These two protein chains interact to form a complex.

Sequence of chain A:
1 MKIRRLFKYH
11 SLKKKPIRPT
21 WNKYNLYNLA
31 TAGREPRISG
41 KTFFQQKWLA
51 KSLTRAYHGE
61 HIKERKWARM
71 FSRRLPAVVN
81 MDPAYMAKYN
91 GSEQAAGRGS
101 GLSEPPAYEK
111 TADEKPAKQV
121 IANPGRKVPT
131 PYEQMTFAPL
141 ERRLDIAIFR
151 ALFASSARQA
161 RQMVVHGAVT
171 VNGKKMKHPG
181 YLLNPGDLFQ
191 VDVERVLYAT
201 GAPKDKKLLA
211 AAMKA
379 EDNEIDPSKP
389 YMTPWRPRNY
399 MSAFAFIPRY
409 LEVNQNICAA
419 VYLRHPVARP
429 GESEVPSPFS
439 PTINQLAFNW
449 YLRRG

Interface contacts:
Residue F415 in chain B interacts with residue L444 in chain A (closest heavy-atom distance 3.8 Å).
Residue F415 in chain B is in contact with residue F43 in chain A (closest heavy-atom distance 3.3 Å).
Residue G474 in chain B is in contact with residue R126 in chain A (closest heavy-atom distance 4.0 Å).
Residue P404 in chain B contacts residue Y132 in chain A (closest heavy-atom distance 3.7 Å).
Residue V470 in chain B contacts residue G91 in chain A (closest heavy-atom distance 3.2 Å).
Residue Y477 in chain B interacts with residue T130 in chain A (closest heavy-atom distance 3.1 Å).
Residue V470 in chain B contacts residue A95 in chain A (closest heavy-atom distance 3.8 Å).
Residue F406 in chain B is in contact with residue F446 in chain A (closest heavy-atom distance 3.9 Å).
Residue G405 in chain B interacts with residue Y132 in chain A (closest heavy-atom distance 3.7 Å).
Residue I458 in chain B contacts residue R98 in chain A (closest heavy-atom distance 3.7 Å).
Residue R424 in chain B contacts residue P129 in chain A (closest heavy-atom distance 4.2 Å).
Residue F415 in chain B interacts with residue Q443 in chain A (closest heavy-atom distance 4.1 Å).
Residue H412 in chain B contacts residue F43 in chain A (closest heavy-atom distance 3.4 Å).
Residue R424 in chain B is in contact with residue E133 in chain A (closest heavy-atom distance 3.7 Å).
Residue V465 in chain B contacts residue G99 in chain A (closest heavy-atom distance 3.4 Å).
Residue V465 in chain B contacts residue A95 in chain A (closest heavy-atom distance 3.3 Å).
Residue R424 in chain B contacts residue T130 in chain A (closest heavy-atom distance 3.1 Å).
Residue G405 in chain B is in contact with residue L75 in chain A (closest heavy-atom distance 3.5 Å).
Residue K463 in chain B interacts with residue G97 in chain A (closest heavy-atom distance 3.8 Å).
Residue S475 in chain B interacts with residue K127 in chain A (closest heavy-atom distance 2.9 Å).
Residue V476 in chain B interacts with residue V79 in chain A (closest heavy-atom distance 3.9 Å).
Residue E454 in chain B interacts with residue S100 in chain A (closest heavy-atom distance 3.7 Å).
Residue D466 in chain B contacts residue G99 in chain A (closest heavy-atom distance 3.1 Å).
Residue S475 in chain B is in contact with residue R126 in chain A (closest heavy-atom distance 3.5 Å).
Residue K316 in chain B interacts with residue S39 in chain A (closest heavy-atom distance 4.0 Å).
Residue R419 in chain B is in contact with residue Q46 in chain A (closest heavy-atom distance 3.2 Å).
Residue E416 in chain B is in contact with residue Q46 in chain A (closest heavy-atom distance 3.5 Å).
Residue L464 in chain B contacts residue G99 in chain A (closest heavy-atom distance 3.4 Å).
Residue G473 in chain B interacts with residue Y85 in chain A (closest heavy-atom distance 3.4 Å).
Residue K463 in chain B is in contact with residue G99 in chain A (closest heavy-atom distance 4.0 Å).
Residue R419 in chain B interacts with residue T440 in chain A (closest heavy-atom distance 3.8 Å).
Residue Y472 in chain B contacts residue N123 in chain A (closest heavy-atom distance 3.9 Å).
Residue L464 in chain B interacts with residue R98 in chain A (closest heavy-atom distance 3.0 Å).
Residue Y472 in chain B interacts with residue V79 in chain A (closest heavy-atom distance 4.1 Å).
Residue R409 in chain B is in contact with residue L450 in chain A (closest heavy-atom distance 3.7 Å).
Residue F415 in chain B interacts with residue N447 in chain A (closest heavy-atom distance 3.9 Å).
Residue E454 in chain B is in contact with residue R98 in chain A (closest heavy-atom distance 2.7 Å).
Residue G473 in chain B contacts residue R126 in chain A (closest heavy-atom distance 3.7 Å).
Residue Y477 in chain B contacts residue K127 in chain A (closest heavy-atom distance 3.2 Å).
Residue A457 in chain B is in contact with residue R98 in chain A (closest heavy-atom distance 3.7 Å).
Residue R409 in chain B contacts residue R73 in chain A (closest heavy-atom distance 3.4 Å).
Residue R419 in chain B interacts with residue Q443 in chain A (closest heavy-atom distance 3.7 Å).
Residue K469 in chain B is in contact with residue Q94 in chain A (closest heavy-atom distance 3.4 Å).
Residue Y477 in chain B is in contact with residue P129 in chain A (closest heavy-atom distance 3.6 Å).
Residue G474 in chain B interacts with residue Q94 in chain A (closest heavy-atom distance 3.7 Å).
Residue Y477 in chain B contacts residue V128 in chain A (closest heavy-atom distance 3.2 Å).
Residue K463 in chain B is in contact with residue R98 in chain A (closest heavy-atom distance 3.6 Å).
Residue V476 in chain B interacts with residue R126 in chain A (closest heavy-atom distance 3.6 Å).
Residue K463 in chain B is in contact with residue A95 in chain A (closest heavy-atom distance 2.9 Å).
Residue V470 in chain B interacts with residue Q94 in chain A (closest heavy-atom distance 3.9 Å).
Residue K469 in chain B interacts with residue S100 in chain A (closest heavy-atom distance 2.5 Å).
Residue G473 in chain B contacts residue A122 in chain A (closest heavy-atom distance 4.0 Å).
Residue K463 in chain B contacts residue A96 in chain A (closest heavy-atom distance 4.1 Å).
Residue Y472 in chain B interacts with residue M81 in chain A (closest heavy-atom distance 3.6 Å).
Residue Y472 in chain B interacts with residue R126 in chain A (closest heavy-atom distance 2.8 Å).
Residue L408 in chain B is in contact with residue N447 in chain A (closest heavy-atom distance 2.6 Å).
Residue G473 in chain B interacts with residue N123 in chain A (closest heavy-atom distance 3.0 Å).
Residue G473 in chain B is in contact with residue Q94 in chain A (closest heavy-atom distance 3.9 Å).
Residue K316 in chain B is in contact with residue K41 in chain A (closest heavy-atom distance 3.5 Å).
Residue L408 in chain B interacts with residue Q443 in chain A (closest heavy-atom distance 3.3 Å).

Sequence of chain B:
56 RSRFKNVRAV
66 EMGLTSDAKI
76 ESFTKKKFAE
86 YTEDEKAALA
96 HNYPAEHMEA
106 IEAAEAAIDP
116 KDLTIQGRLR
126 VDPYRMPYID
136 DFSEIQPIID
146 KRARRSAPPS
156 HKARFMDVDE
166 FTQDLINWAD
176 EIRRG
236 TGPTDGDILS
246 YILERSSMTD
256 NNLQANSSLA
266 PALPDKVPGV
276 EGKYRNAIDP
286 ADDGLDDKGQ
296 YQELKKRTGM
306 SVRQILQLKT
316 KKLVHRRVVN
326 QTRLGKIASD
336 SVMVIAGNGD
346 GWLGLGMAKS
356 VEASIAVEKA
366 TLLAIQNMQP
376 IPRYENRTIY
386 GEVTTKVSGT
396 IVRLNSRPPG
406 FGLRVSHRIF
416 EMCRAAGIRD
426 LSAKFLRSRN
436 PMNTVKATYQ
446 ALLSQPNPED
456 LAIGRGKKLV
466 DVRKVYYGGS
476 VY